This data describes a binding interaction between two proteins.

Sequence of protein 1:
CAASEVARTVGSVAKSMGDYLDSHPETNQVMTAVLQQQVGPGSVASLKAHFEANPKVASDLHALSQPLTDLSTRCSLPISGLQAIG

Contacts between the two chains:
Residue A19 in protein 2 contacts residue A12 in protein 1 (closest heavy-atom distance 3.1 Å).
Residue A7 in protein 2 interacts with residue N33 in protein 1 (closest heavy-atom distance 3.7 Å).
Residue D27 in protein 2 contacts residue S9 in protein 1 (closest heavy-atom distance 3.7 Å).
Residue Q41 in protein 2 is in contact with residue L82 in protein 1 (closest heavy-atom distance 3.5 Å).
Residue A7 in protein 2 is in contact with residue T37 in protein 1 (closest heavy-atom distance 3.5 Å).
Residue M36 in protein 2 contacts residue A8 in protein 1 (closest heavy-atom distance 3.7 Å).
Residue A8 in protein 2 contacts residue L26 in protein 1 (closest heavy-atom distance 4.0 Å).
Residue N33 in protein 2 interacts with residue A7 in protein 1 (closest heavy-atom distance 3.8 Å).
Residue P83 in protein 2 interacts with residue L40 in protein 1 (closest heavy-atom distance 3.9 Å).
Residue R13 in protein 2 interacts with residue G23 in protein 1 (closest heavy-atom distance 4.0 Å).
Residue G16 in protein 2 is in contact with residue G16 in protein 1 (closest heavy-atom distance 3.4 Å).
Residue V11 in protein 2 is in contact with residue L40 in protein 1 (closest heavy-atom distance 3.7 Å).
Residue R13 in protein 2 contacts residue D24 in protein 1 (closest heavy-atom distance 3.0 Å).
Residue A19 in protein 2 interacts with residue G91 in protein 1 (closest heavy-atom distance 4.2 Å).
Residue D27 in protein 2 contacts residue E10 in protein 1 (closest heavy-atom distance 3.9 Å).
Residue S9 in protein 2 contacts residue D27 in protein 1 (closest heavy-atom distance 3.5 Å).
Residue A95 in protein 2 is in contact with residue V44 in protein 1 (closest heavy-atom distance 3.8 Å).
Residue P83 in protein 2 interacts with residue Q43 in protein 1 (closest heavy-atom distance 4.1 Å).
Residue M93 in protein 2 contacts residue A89 in protein 1 (closest heavy-atom distance 3.3 Å).
Residue N33 in protein 2 is in contact with residue A8 in protein 1 (closest heavy-atom distance 3.5 Å).
Residue G23 in protein 2 interacts with residue R13 in protein 1 (closest heavy-atom distance 4.1 Å).
Residue M93 in protein 2 interacts with residue G86 in protein 1 (closest heavy-atom distance 3.9 Å).
Residue L82 in protein 2 interacts with residue L40 in protein 1 (closest heavy-atom distance 3.8 Å).
Residue E10 in protein 2 is in contact with residue D27 in protein 1 (closest heavy-atom distance 3.9 Å).
Residue T37 in protein 2 interacts with residue A7 in protein 1 (closest heavy-atom distance 3.6 Å).
Residue A12 in protein 2 contacts residue A19 in protein 1 (closest heavy-atom distance 3.4 Å).
Residue I90 in protein 2 is in contact with residue I90 in protein 1 (closest heavy-atom distance 4.1 Å).
Residue A8 in protein 2 interacts with residue T37 in protein 1 (closest heavy-atom distance 3.0 Å).
Residue S9 in protein 2 is in contact with residue L26 in protein 1 (closest heavy-atom distance 3.9 Å).
Residue K20 in protein 2 is in contact with residue G16 in protein 1 (closest heavy-atom distance 4.0 Å).
Residue A8 in protein 2 is in contact with residue M36 in protein 1 (closest heavy-atom distance 3.6 Å).
Residue V15 in protein 2 interacts with residue A19 in protein 1 (closest heavy-atom distance 4.0 Å).
Residue I90 in protein 2 is in contact with residue L87 in protein 1 (closest heavy-atom distance 3.8 Å).
Residue A12 in protein 2 is in contact with residue G23 in protein 1 (closest heavy-atom distance 3.8 Å).
Residue L40 in protein 2 is in contact with residue V11 in protein 1 (closest heavy-atom distance 3.5 Å).
Residue L92 in protein 2 contacts residue L40 in protein 1 (closest heavy-atom distance 3.5 Å).
Residue T37 in protein 2 contacts residue C6 in protein 1 (closest heavy-atom distance 4.1 Å).
Residue N33 in protein 2 interacts with residue S9 in protein 1 (closest heavy-atom distance 2.9 Å).
Residue D27 in protein 2 interacts with residue R13 in protein 1 (closest heavy-atom distance 3.3 Å).
Residue L40 in protein 2 interacts with residue A8 in protein 1 (closest heavy-atom distance 3.9 Å).
Residue G23 in protein 2 is in contact with residue S9 in protein 1 (closest heavy-atom distance 3.5 Å).
Residue A8 in protein 2 interacts with residue L40 in protein 1 (closest heavy-atom distance 3.8 Å).
Residue K20 in protein 2 contacts residue A12 in protein 1 (closest heavy-atom distance 4.0 Å).
Residue A19 in protein 2 is in contact with residue G16 in protein 1 (closest heavy-atom distance 3.8 Å).
Residue A12 in protein 2 is in contact with residue K20 in protein 1 (closest heavy-atom distance 4.1 Å).
Residue G16 in protein 2 interacts with residue A19 in protein 1 (closest heavy-atom distance 3.6 Å).
Residue L26 in protein 2 is in contact with residue A8 in protein 1 (closest heavy-atom distance 3.9 Å).
Residue V44 in protein 2 is in contact with residue L87 in protein 1 (closest heavy-atom distance 4.2 Å).
Residue G86 in protein 2 contacts residue I90 in protein 1 (closest heavy-atom distance 4.0 Å).
Residue G16 in protein 2 contacts residue K20 in protein 1 (closest heavy-atom distance 3.9 Å).
Residue M22 in protein 2 is in contact with residue G91 in protein 1 (closest heavy-atom distance 3.4 Å).
Residue T37 in protein 2 interacts with residue A8 in protein 1 (closest heavy-atom distance 3.0 Å).
Residue A8 in protein 2 contacts residue N33 in protein 1 (closest heavy-atom distance 3.5 Å).
Residue S9 in protein 2 is in contact with residue G23 in protein 1 (closest heavy-atom distance 3.4 Å).
Residue D24 in protein 2 interacts with residue R13 in protein 1 (closest heavy-atom distance 2.6 Å).
Residue R13 in protein 2 contacts residue D27 in protein 1 (closest heavy-atom distance 3.5 Å).
Residue L26 in protein 2 interacts with residue S9 in protein 1 (closest heavy-atom distance 3.7 Å).
Residue G23 in protein 2 is in contact with residue A12 in protein 1 (closest heavy-atom distance 3.7 Å).
Residue Q88 in protein 2 interacts with residue Q43 in protein 1 (closest heavy-atom distance 3.9 Å).
Residue S9 in protein 2 interacts with residue N33 in protein 1 (closest heavy-atom distance 2.6 Å).

Sequence of protein 2:
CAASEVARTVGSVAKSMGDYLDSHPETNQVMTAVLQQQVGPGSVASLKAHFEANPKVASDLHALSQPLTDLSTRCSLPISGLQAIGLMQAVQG